Sequence of the first protein:
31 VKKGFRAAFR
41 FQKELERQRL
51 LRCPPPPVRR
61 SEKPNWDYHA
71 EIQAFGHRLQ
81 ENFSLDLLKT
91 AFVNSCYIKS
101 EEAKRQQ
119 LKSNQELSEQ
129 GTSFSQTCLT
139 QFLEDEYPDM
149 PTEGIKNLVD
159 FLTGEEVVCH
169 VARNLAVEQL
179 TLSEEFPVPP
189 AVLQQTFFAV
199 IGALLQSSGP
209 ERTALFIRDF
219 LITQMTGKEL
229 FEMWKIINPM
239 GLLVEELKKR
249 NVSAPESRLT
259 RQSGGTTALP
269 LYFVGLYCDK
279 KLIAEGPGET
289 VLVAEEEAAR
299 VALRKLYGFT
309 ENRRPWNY

The following describes two proteins that form a bound complex.

Interface contacts:
Residue R259 in the first protein contacts residue T138 in the second protein (closest heavy-atom distance 3.2 Å).
Residue E81 in the first protein interacts with residue R21 in the second protein (closest heavy-atom distance 2.7 Å).
Residue R259 in the first protein interacts with residue K136 in the second protein (closest heavy-atom distance 3.2 Å).
Residue R78 in the first protein is in contact with residue Q27 in the second protein (closest heavy-atom distance 3.7 Å).
Residue R60 in the first protein is in contact with residue R28 in the second protein (closest heavy-atom distance 3.3 Å).
Residue D217 in the first protein contacts residue R21 in the second protein (closest heavy-atom distance 2.8 Å).
Residue A74 in the first protein is in contact with residue V62 in the second protein (closest heavy-atom distance 4.0 Å).
Residue Q177 in the first protein contacts residue R28 in the second protein (closest heavy-atom distance 3.3 Å).
Residue R78 in the first protein is in contact with residue L80 in the second protein (closest heavy-atom distance 3.3 Å).
Residue Q222 in the first protein contacts residue H16 in the second protein (closest heavy-atom distance 3.4 Å).
Residue V169 in the first protein is in contact with residue L15 in the second protein (closest heavy-atom distance 3.7 Å).
Residue S261 in the first protein contacts residue F133 in the second protein (closest heavy-atom distance 3.9 Å).
Residue F218 in the first protein contacts residue V23 in the second protein (closest heavy-atom distance 4.1 Å).
Residue N172 in the first protein contacts residue V14 in the second protein (closest heavy-atom distance 3.4 Å).
Residue T221 in the first protein interacts with residue L19 in the second protein (closest heavy-atom distance 3.7 Å).
Residue L173 in the first protein is in contact with residue L80 in the second protein (closest heavy-atom distance 3.3 Å).
Residue D217 in the first protein interacts with residue G20 in the second protein (closest heavy-atom distance 3.0 Å).
Residue Y316 in the first protein contacts residue L19 in the second protein (closest heavy-atom distance 3.7 Å).
Residue H77 in the first protein interacts with residue P59 in the second protein (closest heavy-atom distance 3.8 Å).
Residue N172 in the first protein is in contact with residue L15 in the second protein (closest heavy-atom distance 3.3 Å).
Residue F214 in the first protein contacts residue R21 in the second protein (closest heavy-atom distance 3.6 Å).
Residue F218 in the first protein is in contact with residue L15 in the second protein (closest heavy-atom distance 4.2 Å).
Residue N65 in the first protein contacts residue Y64 in the second protein (closest heavy-atom distance 3.5 Å).
Residue L269 in the first protein contacts residue F133 in the second protein (closest heavy-atom distance 3.6 Å).
Residue F218 in the first protein is in contact with residue R21 in the second protein (closest heavy-atom distance 3.9 Å).
Residue N172 in the first protein interacts with residue L80 in the second protein (closest heavy-atom distance 3.0 Å).
Residue A174 in the first protein interacts with residue L80 in the second protein (closest heavy-atom distance 3.6 Å).
Residue T224 in the first protein contacts residue L19 in the second protein (closest heavy-atom distance 3.4 Å).
Residue A74 in the first protein contacts residue G60 in the second protein (closest heavy-atom distance 3.6 Å).
Residue E71 in the first protein contacts residue R28 in the second protein (closest heavy-atom distance 2.7 Å).
Residue E309 in the first protein contacts residue S125 in the second protein (closest heavy-atom distance 4.2 Å).
Residue F271 in the first protein is in contact with residue H131 in the second protein (closest heavy-atom distance 4.0 Å).
Residue R78 in the first protein contacts residue G60 in the second protein (closest heavy-atom distance 3.3 Å).
Residue R78 in the first protein is in contact with residue V23 in the second protein (closest heavy-atom distance 3.8 Å).
Residue G225 in the first protein interacts with residue D122 in the second protein (closest heavy-atom distance 3.1 Å).
Residue Q177 in the first protein is in contact with residue Q27 in the second protein (closest heavy-atom distance 2.8 Å).
Residue R259 in the first protein contacts residue F133 in the second protein (closest heavy-atom distance 3.2 Å).
Residue W66 in the first protein interacts with residue Y64 in the second protein (closest heavy-atom distance 3.2 Å).
Residue Q222 in the first protein interacts with residue L15 in the second protein (closest heavy-atom distance 3.2 Å).
Residue L79 in the first protein contacts residue R21 in the second protein (closest heavy-atom distance 2.4 Å).
Residue Q80 in the first protein interacts with residue R21 in the second protein (closest heavy-atom distance 4.2 Å).
Residue R78 in the first protein contacts residue Q24 in the second protein (closest heavy-atom distance 4.0 Å).
Residue N310 in the first protein interacts with residue I126 in the second protein (closest heavy-atom distance 3.1 Å).
Residue G225 in the first protein contacts residue N123 in the second protein (closest heavy-atom distance 4.0 Å).
Residue K43 in the first protein is in contact with residue R74 in the second protein (closest heavy-atom distance 3.7 Å).
Residue E71 in the first protein is in contact with residue Y64 in the second protein (closest heavy-atom distance 2.7 Å).
Residue E71 in the first protein contacts residue V62 in the second protein (closest heavy-atom distance 3.8 Å).
Residue E309 in the first protein contacts residue N123 in the second protein (closest heavy-atom distance 2.9 Å).
Residue A174 in the first protein contacts residue Q27 in the second protein (closest heavy-atom distance 3.2 Å).
Residue Q80 in the first protein interacts with residue Y22 in the second protein (closest heavy-atom distance 2.9 Å).
Residue A74 in the first protein contacts residue P59 in the second protein (closest heavy-atom distance 3.6 Å).
Residue F271 in the first protein contacts residue F133 in the second protein (closest heavy-atom distance 4.1 Å).
Residue T221 in the first protein contacts residue H16 in the second protein (closest heavy-atom distance 3.2 Å).
Residue D67 in the first protein contacts residue Y64 in the second protein (closest heavy-atom distance 3.1 Å).
Residue R171 in the first protein is in contact with residue L80 in the second protein (closest heavy-atom distance 3.5 Å).
Residue N65 in the first protein contacts residue S30 in the second protein (closest heavy-atom distance 2.7 Å).
Residue T224 in the first protein interacts with residue N123 in the second protein (closest heavy-atom distance 3.1 Å).
Residue T224 in the first protein interacts with residue H16 in the second protein (closest heavy-atom distance 3.0 Å).
Residue R60 in the first protein contacts residue E78 in the second protein (closest heavy-atom distance 2.8 Å).
Residue T224 in the first protein contacts residue D122 in the second protein (closest heavy-atom distance 3.5 Å).

Sequence of the second protein:
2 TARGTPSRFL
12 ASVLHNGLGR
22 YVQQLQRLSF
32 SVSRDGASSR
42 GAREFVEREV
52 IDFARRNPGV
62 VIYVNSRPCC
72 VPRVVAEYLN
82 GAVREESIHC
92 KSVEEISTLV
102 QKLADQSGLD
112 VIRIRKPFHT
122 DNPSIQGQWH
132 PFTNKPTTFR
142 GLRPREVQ